Sequence of chain A:
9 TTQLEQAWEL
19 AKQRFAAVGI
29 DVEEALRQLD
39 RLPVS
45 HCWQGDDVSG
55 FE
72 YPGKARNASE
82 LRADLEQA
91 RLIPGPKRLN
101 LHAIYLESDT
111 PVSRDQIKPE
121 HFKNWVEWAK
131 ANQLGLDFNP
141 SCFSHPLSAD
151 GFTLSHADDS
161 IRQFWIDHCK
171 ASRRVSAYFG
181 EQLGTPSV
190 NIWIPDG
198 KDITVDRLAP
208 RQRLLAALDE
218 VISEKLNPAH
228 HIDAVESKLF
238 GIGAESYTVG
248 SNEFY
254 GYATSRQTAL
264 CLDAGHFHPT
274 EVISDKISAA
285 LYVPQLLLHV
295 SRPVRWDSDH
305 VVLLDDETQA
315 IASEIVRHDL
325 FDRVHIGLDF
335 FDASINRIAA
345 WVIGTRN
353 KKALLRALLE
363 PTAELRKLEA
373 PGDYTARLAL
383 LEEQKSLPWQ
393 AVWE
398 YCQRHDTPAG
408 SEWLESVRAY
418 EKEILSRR

Sequence of chain B:
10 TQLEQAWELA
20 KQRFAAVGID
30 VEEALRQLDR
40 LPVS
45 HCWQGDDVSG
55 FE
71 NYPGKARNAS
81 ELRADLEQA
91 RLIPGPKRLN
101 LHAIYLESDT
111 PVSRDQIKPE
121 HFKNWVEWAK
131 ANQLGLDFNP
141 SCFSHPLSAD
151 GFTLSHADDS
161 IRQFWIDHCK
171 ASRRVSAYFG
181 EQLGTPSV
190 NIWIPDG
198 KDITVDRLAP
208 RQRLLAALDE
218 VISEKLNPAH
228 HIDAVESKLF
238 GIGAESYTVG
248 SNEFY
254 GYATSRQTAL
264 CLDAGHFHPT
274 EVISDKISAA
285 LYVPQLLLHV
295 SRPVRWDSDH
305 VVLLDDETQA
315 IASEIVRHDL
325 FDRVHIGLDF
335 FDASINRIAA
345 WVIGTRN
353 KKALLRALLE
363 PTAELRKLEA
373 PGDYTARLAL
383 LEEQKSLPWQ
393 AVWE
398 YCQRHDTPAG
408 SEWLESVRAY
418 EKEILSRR

These two protein chains interact to form a complex.

Contacts between the two chains:
Residue G254 in chain B interacts with residue Y286 in chain A (closest heavy-atom distance 3.3 Å).
Residue S281 in chain B is in contact with residue R204 in chain A (closest heavy-atom distance 3.4 Å).
Residue R208 in chain B contacts residue S281 in chain A (closest heavy-atom distance 2.7 Å).
Residue Y286 in chain B contacts residue F251 in chain A (closest heavy-atom distance 3.1 Å).
Residue E250 in chain B is in contact with residue K279 in chain A (closest heavy-atom distance 2.8 Å).
Residue I200 in chain B interacts with residue R379 in chain A (closest heavy-atom distance 3.2 Å).
Residue R204 in chain B contacts residue S281 in chain A (closest heavy-atom distance 3.3 Å).
Residue D203 in chain B is in contact with residue H322 in chain A (closest heavy-atom distance 3.7 Å).
Residue V202 in chain B is in contact with residue E371 in chain A (closest heavy-atom distance 2.8 Å).
Residue R208 in chain B interacts with residue L285 in chain A (closest heavy-atom distance 3.6 Å).
Residue E371 in chain B is in contact with residue V202 in chain A (closest heavy-atom distance 2.6 Å).
Residue F251 in chain B contacts residue Y286 in chain A (closest heavy-atom distance 3.0 Å).
Residue N249 in chain B contacts residue N249 in chain A (closest heavy-atom distance 3.6 Å).
Residue R321 in chain B interacts with residue T201 in chain A (closest heavy-atom distance 3.5 Å).
Residue P272 in chain B interacts with residue T273 in chain A (closest heavy-atom distance 3.5 Å).
Residue Y286 in chain B contacts residue Y255 in chain A (closest heavy-atom distance 3.3 Å).
Residue D203 in chain B interacts with residue E371 in chain A (closest heavy-atom distance 2.9 Å).
Residue L285 in chain B contacts residue Q209 in chain A (closest heavy-atom distance 3.8 Å).
Residue A282 in chain B is in contact with residue S248 in chain A (closest heavy-atom distance 3.7 Å).
Residue S281 in chain B interacts with residue R208 in chain A (closest heavy-atom distance 3.0 Å).
Residue R204 in chain B contacts residue E318 in chain A (closest heavy-atom distance 3.8 Å).
Residue H322 in chain B interacts with residue D203 in chain A (closest heavy-atom distance 3.6 Å).
Residue E250 in chain B is in contact with residue N249 in chain A (closest heavy-atom distance 2.9 Å).
Residue E318 in chain B contacts residue R204 in chain A (closest heavy-atom distance 3.7 Å).
Residue D278 in chain B contacts residue R204 in chain A (closest heavy-atom distance 2.9 Å).
Residue N249 in chain B contacts residue E250 in chain A (closest heavy-atom distance 3.0 Å).
Residue T201 in chain B is in contact with residue E371 in chain A (closest heavy-atom distance 3.5 Å).
Residue E371 in chain B contacts residue D203 in chain A (closest heavy-atom distance 3.0 Å).
Residue D203 in chain B interacts with residue R368 in chain A (closest heavy-atom distance 2.9 Å).
Residue H271 in chain B contacts residue T273 in chain A (closest heavy-atom distance 3.6 Å).
Residue Y286 in chain B is in contact with residue S258 in chain A (closest heavy-atom distance 3.6 Å).
Residue R208 in chain B interacts with residue D278 in chain A (closest heavy-atom distance 2.8 Å).
Residue E274 in chain B is in contact with residue H271 in chain A (closest heavy-atom distance 3.2 Å).
Residue Y286 in chain B interacts with residue L212 in chain A (closest heavy-atom distance 3.2 Å).
Residue Y286 in chain B interacts with residue G254 in chain A (closest heavy-atom distance 3.3 Å).
Residue R321 in chain B is in contact with residue V202 in chain A (closest heavy-atom distance 3.2 Å).
Residue L285 in chain B is in contact with residue R208 in chain A (closest heavy-atom distance 3.7 Å).
Residue D278 in chain B is in contact with residue R208 in chain A (closest heavy-atom distance 2.8 Å).
Residue L205 in chain B is in contact with residue H322 in chain A (closest heavy-atom distance 3.5 Å).
Residue Y255 in chain B contacts residue Y286 in chain A (closest heavy-atom distance 3.4 Å).
Residue S248 in chain B is in contact with residue A282 in chain A (closest heavy-atom distance 3.8 Å).
Residue R208 in chain B interacts with residue A282 in chain A (closest heavy-atom distance 3.7 Å).
Residue P272 in chain B contacts residue P272 in chain A (closest heavy-atom distance 3.7 Å).
Residue H271 in chain B is in contact with residue E274 in chain A (closest heavy-atom distance 3.4 Å).
Residue T273 in chain B contacts residue P272 in chain A (closest heavy-atom distance 3.6 Å).
Residue V202 in chain B interacts with residue R321 in chain A (closest heavy-atom distance 3.5 Å).
Residue E371 in chain B interacts with residue T201 in chain A (closest heavy-atom distance 3.4 Å).
Residue R204 in chain B interacts with residue D278 in chain A (closest heavy-atom distance 2.9 Å).
Residue Y286 in chain B contacts residue R259 in chain A (closest heavy-atom distance 3.7 Å).
Residue R368 in chain B contacts residue D203 in chain A (closest heavy-atom distance 2.7 Å).
Residue S281 in chain B is in contact with residue L205 in chain A (closest heavy-atom distance 3.8 Å).
Residue R379 in chain B is in contact with residue I200 in chain A (closest heavy-atom distance 3.0 Å).
Residue A282 in chain B is in contact with residue F251 in chain A (closest heavy-atom distance 3.7 Å).
Residue L383 in chain B interacts with residue I200 in chain A (closest heavy-atom distance 3.6 Å).
Residue A282 in chain B is in contact with residue R208 in chain A (closest heavy-atom distance 3.7 Å).
Residue K279 in chain B contacts residue E250 in chain A (closest heavy-atom distance 2.7 Å).
Residue T201 in chain B is in contact with residue R321 in chain A (closest heavy-atom distance 3.5 Å).
Residue H322 in chain B interacts with residue L205 in chain A (closest heavy-atom distance 3.5 Å).
Residue Q209 in chain B is in contact with residue L285 in chain A (closest heavy-atom distance 3.8 Å).
Residue L205 in chain B interacts with residue S281 in chain A (closest heavy-atom distance 3.7 Å).